These two protein chains interact to form a complex.

Sequence of the second protein:
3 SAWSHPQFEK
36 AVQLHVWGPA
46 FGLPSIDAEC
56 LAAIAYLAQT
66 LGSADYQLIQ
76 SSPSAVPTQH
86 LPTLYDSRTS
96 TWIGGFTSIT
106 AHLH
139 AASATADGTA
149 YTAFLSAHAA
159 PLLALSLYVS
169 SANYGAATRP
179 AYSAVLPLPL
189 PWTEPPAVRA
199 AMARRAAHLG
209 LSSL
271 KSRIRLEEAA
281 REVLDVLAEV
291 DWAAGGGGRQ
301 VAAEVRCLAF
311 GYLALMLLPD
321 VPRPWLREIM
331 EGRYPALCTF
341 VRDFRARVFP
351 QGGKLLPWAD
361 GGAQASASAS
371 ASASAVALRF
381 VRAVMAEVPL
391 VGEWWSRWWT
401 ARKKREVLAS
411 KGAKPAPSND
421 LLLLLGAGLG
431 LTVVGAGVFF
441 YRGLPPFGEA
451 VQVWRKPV

Sequence of the first protein:
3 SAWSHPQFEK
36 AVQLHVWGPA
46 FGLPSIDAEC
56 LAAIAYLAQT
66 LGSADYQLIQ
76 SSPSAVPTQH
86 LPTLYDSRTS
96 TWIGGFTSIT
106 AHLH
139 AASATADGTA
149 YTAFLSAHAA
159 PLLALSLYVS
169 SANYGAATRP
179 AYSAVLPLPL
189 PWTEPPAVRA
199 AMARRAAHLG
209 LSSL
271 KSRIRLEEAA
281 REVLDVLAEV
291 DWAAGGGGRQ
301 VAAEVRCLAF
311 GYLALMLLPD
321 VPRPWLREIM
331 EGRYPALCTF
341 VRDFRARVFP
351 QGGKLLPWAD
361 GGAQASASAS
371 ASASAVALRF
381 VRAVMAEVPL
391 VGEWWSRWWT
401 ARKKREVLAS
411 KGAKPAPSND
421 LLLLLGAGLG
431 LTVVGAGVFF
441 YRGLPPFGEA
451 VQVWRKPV

Interface contacts:
Residue E449 in the first protein interacts with residue R177 in the second protein (closest heavy-atom distance 3.0 Å).
Residue A174 in the first protein contacts residue V453 in the second protein (closest heavy-atom distance 4.1 Å).
Residue R177 in the first protein contacts residue E449 in the second protein (closest heavy-atom distance 3.0 Å).
Residue V453 in the first protein contacts residue A170 in the second protein (closest heavy-atom distance 4.2 Å).
Residue V453 in the first protein is in contact with residue R323 in the second protein (closest heavy-atom distance 4.6 Å).
Residue L444 in the first protein contacts residue T191 in the second protein (closest heavy-atom distance 4.7 Å).
Residue V453 in the first protein interacts with residue P322 in the second protein (closest heavy-atom distance 4.4 Å).
Residue S169 in the first protein is in contact with residue E449 in the second protein (closest heavy-atom distance 3.9 Å).
Residue W190 in the first protein is in contact with residue L444 in the second protein (closest heavy-atom distance 3.9 Å).
Residue R177 in the first protein interacts with residue F447 in the second protein (closest heavy-atom distance 3.8 Å).
Residue V451 in the first protein contacts residue R323 in the second protein (closest heavy-atom distance 4.2 Å).
Residue P445 in the first protein is in contact with residue P194 in the second protein (closest heavy-atom distance 3.9 Å).
Residue P194 in the first protein is in contact with residue P445 in the second protein (closest heavy-atom distance 3.9 Å).
Residue W190 in the first protein contacts residue F447 in the second protein (closest heavy-atom distance 3.7 Å).
Residue W190 in the first protein contacts residue P445 in the second protein (closest heavy-atom distance 3.7 Å).
Residue R323 in the first protein interacts with residue V451 in the second protein (closest heavy-atom distance 4.2 Å).
Residue R197 in the first protein contacts residue E449 in the second protein (closest heavy-atom distance 4.8 Å).
Residue R177 in the first protein contacts residue P445 in the second protein (closest heavy-atom distance 4.8 Å).
Residue F439 in the first protein interacts with residue F380 in the second protein (closest heavy-atom distance 4.6 Å).
Residue P445 in the first protein interacts with residue W190 in the second protein (closest heavy-atom distance 3.7 Å).
Residue R455 in the first protein contacts residue V321 in the second protein (closest heavy-atom distance 4.6 Å).
Residue V453 in the first protein interacts with residue A174 in the second protein (closest heavy-atom distance 4.1 Å).
Residue R455 in the first protein contacts residue P322 in the second protein (closest heavy-atom distance 4.1 Å).
Residue G173 in the first protein interacts with residue E449 in the second protein (closest heavy-atom distance 3.6 Å).
Residue R323 in the first protein interacts with residue V453 in the second protein (closest heavy-atom distance 4.6 Å).
Residue V384 in the first protein contacts residue F439 in the second protein (closest heavy-atom distance 4.5 Å).
Residue T191 in the first protein is in contact with residue L444 in the second protein (closest heavy-atom distance 4.7 Å).
Residue L444 in the first protein is in contact with residue F380 in the second protein (closest heavy-atom distance 4.3 Å).
Residue A170 in the first protein is in contact with residue V451 in the second protein (closest heavy-atom distance 4.2 Å).
Residue V388 in the first protein is in contact with residue V438 in the second protein (closest heavy-atom distance 3.6 Å).
Residue V451 in the first protein contacts residue A170 in the second protein (closest heavy-atom distance 4.2 Å).
Residue F380 in the first protein interacts with residue L444 in the second protein (closest heavy-atom distance 4.3 Å).
Residue G448 in the first protein is in contact with residue R177 in the second protein (closest heavy-atom distance 4.2 Å).
Residue S169 in the first protein is in contact with residue V451 in the second protein (closest heavy-atom distance 3.0 Å).
Residue P322 in the first protein contacts residue R455 in the second protein (closest heavy-atom distance 4.0 Å).
Residue V321 in the first protein is in contact with residue R455 in the second protein (closest heavy-atom distance 4.6 Å).
Residue R177 in the first protein interacts with residue G448 in the second protein (closest heavy-atom distance 4.1 Å).
Residue D320 in the first protein is in contact with residue R455 in the second protein (closest heavy-atom distance 3.7 Å).
Residue R177 in the first protein contacts residue P446 in the second protein (closest heavy-atom distance 3.2 Å).
Residue F447 in the first protein interacts with residue R177 in the second protein (closest heavy-atom distance 3.8 Å).
Residue L444 in the first protein interacts with residue W190 in the second protein (closest heavy-atom distance 3.9 Å).
Residue S169 in the first protein is in contact with residue A450 in the second protein (closest heavy-atom distance 4.5 Å).
Residue E449 in the first protein is in contact with residue G173 in the second protein (closest heavy-atom distance 3.6 Å).
Residue P445 in the first protein is in contact with residue R177 in the second protein (closest heavy-atom distance 4.9 Å).
Residue E449 in the first protein interacts with residue Y172 in the second protein (closest heavy-atom distance 3.3 Å).
Residue E449 in the first protein contacts residue R197 in the second protein (closest heavy-atom distance 4.8 Å).
Residue V384 in the first protein interacts with residue L444 in the second protein (closest heavy-atom distance 4.7 Å).
Residue F447 in the first protein is in contact with residue W190 in the second protein (closest heavy-atom distance 3.7 Å).
Residue A170 in the first protein contacts residue V453 in the second protein (closest heavy-atom distance 4.1 Å).
Residue V438 in the first protein interacts with residue V388 in the second protein (closest heavy-atom distance 3.6 Å).
Residue E449 in the first protein contacts residue S169 in the second protein (closest heavy-atom distance 3.9 Å).
Residue A450 in the first protein contacts residue S169 in the second protein (closest heavy-atom distance 4.5 Å).
Residue Y172 in the first protein is in contact with residue E449 in the second protein (closest heavy-atom distance 3.3 Å).
Residue V451 in the first protein interacts with residue S169 in the second protein (closest heavy-atom distance 3.0 Å).
Residue P322 in the first protein is in contact with residue V453 in the second protein (closest heavy-atom distance 4.4 Å).
Residue L444 in the first protein interacts with residue V384 in the second protein (closest heavy-atom distance 4.7 Å).
Residue R455 in the first protein contacts residue D320 in the second protein (closest heavy-atom distance 3.8 Å).
Residue F439 in the first protein interacts with residue V384 in the second protein (closest heavy-atom distance 4.5 Å).
Residue P446 in the first protein interacts with residue R177 in the second protein (closest heavy-atom distance 3.2 Å).
Residue F380 in the first protein interacts with residue F439 in the second protein (closest heavy-atom distance 4.6 Å).